Residue-level contacts at the interface:
Residue F355 in chain A is in contact with residue R50 in chain B (closest heavy-atom distance 4.6 Å).
Residue R43 in chain A is in contact with residue E46 in chain B (closest heavy-atom distance 4.0 Å).
Residue K99 in chain A contacts residue E38 in chain B (closest heavy-atom distance 3.1 Å).
Residue T120 in chain A interacts with residue R50 in chain B (closest heavy-atom distance 4.1 Å).
Residue D169 in chain A interacts with residue R50 in chain B (closest heavy-atom distance 3.2 Å).
Residue R43 in chain A contacts residue E49 in chain B (closest heavy-atom distance 3.4 Å).
Residue V44 in chain A contacts residue R50 in chain B (closest heavy-atom distance 3.4 Å).
Residue I361 in chain A is in contact with residue R50 in chain B (closest heavy-atom distance 3.1 Å).
Residue T166 in chain A interacts with residue R50 in chain B (closest heavy-atom distance 4.8 Å).
Residue V359 in chain A is in contact with residue R50 in chain B (closest heavy-atom distance 3.8 Å).
Residue R43 in chain A interacts with residue K47 in chain B (closest heavy-atom distance 4.8 Å).
Residue R113 in chain A is in contact with residue E49 in chain B (closest heavy-atom distance 2.9 Å).
Residue W168 in chain A contacts residue R50 in chain B (closest heavy-atom distance 3.7 Å).
Residue D360 in chain A interacts with residue R50 in chain B (closest heavy-atom distance 3.0 Å).

This data describes a binding interaction between two proteins.

Sequence of chain B:
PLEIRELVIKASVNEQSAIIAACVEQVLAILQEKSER

Sequence of chain A:
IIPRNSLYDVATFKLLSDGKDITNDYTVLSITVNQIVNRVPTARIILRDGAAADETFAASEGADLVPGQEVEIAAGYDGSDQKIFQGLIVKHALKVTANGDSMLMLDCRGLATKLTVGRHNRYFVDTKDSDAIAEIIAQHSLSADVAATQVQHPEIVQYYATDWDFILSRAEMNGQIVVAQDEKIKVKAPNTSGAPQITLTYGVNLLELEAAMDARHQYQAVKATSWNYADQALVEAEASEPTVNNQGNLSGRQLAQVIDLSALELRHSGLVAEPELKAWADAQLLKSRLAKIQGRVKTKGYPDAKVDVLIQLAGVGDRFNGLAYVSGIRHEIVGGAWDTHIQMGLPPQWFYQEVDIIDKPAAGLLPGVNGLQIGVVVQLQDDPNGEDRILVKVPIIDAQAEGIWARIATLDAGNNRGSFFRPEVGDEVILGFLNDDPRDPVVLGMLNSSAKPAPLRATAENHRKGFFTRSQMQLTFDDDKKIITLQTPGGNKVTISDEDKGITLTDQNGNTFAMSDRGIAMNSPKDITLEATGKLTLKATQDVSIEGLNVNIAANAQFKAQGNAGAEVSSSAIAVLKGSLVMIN